Sequence of the first protein:
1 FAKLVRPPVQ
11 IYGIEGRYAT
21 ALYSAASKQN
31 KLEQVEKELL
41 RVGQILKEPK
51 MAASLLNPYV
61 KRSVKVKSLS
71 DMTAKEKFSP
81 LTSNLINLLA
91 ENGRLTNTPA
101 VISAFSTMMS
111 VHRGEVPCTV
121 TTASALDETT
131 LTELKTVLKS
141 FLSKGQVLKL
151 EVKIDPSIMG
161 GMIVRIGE

Residue-level contacts at the interface:
Residue L25 in the second protein contacts residue V120 in the first protein (closest heavy-atom distance 3.9 Å).
Residue L25 in the second protein interacts with residue T119 in the first protein (closest heavy-atom distance 3.5 Å).
Residue D24 in the second protein interacts with residue T119 in the first protein (closest heavy-atom distance 4.1 Å).
Residue E26 in the second protein is in contact with residue C118 in the first protein (closest heavy-atom distance 4.5 Å).
Residue D24 in the second protein interacts with residue V120 in the first protein (closest heavy-atom distance 3.8 Å).
Residue L25 in the second protein contacts residue C118 in the first protein (closest heavy-atom distance 2.5 Å).

Sequence of the second protein:
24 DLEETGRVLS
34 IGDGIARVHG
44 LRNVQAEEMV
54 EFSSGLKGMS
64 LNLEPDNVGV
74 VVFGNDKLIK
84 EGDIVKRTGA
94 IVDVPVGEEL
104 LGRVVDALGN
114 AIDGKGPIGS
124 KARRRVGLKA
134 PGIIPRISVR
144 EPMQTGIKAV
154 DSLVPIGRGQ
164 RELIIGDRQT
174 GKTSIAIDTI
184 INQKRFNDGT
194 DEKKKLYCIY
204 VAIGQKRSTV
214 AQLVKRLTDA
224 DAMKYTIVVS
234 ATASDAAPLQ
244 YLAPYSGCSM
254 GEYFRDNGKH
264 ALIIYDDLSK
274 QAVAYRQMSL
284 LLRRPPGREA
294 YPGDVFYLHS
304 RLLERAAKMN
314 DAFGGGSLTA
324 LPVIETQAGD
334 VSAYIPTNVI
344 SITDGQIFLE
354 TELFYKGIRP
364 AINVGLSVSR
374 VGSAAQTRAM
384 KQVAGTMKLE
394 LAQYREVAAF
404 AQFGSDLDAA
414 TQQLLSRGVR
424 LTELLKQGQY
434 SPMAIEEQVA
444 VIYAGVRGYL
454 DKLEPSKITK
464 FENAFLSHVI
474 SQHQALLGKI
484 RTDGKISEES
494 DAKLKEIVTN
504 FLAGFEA

This data describes a binding interaction between two proteins.